Sequence of the first protein:
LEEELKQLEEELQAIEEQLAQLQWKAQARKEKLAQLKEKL

Residue-level contacts at the interface:
Residue K26 in the second protein interacts with residue I16 in the first protein (closest heavy-atom distance 4.9 Å).
Residue E5 in the second protein interacts with residue L37 in the first protein (closest heavy-atom distance 3.8 Å).
Residue L6 in the second protein contacts residue L34 in the first protein (closest heavy-atom distance 4.3 Å).
Residue L9 in the second protein contacts residue R30 in the first protein (closest heavy-atom distance 3.9 Å).
Residue A27 in the second protein contacts residue L13 in the first protein (closest heavy-atom distance 3.9 Å).
Residue L20 in the second protein is in contact with residue L23 in the first protein (closest heavy-atom distance 3.6 Å).
Residue I16 in the second protein contacts residue A27 in the first protein (closest heavy-atom distance 3.6 Å).
Residue L34 in the second protein interacts with residue L13 in the first protein (closest heavy-atom distance 4.1 Å).
Residue I16 in the second protein interacts with residue R30 in the first protein (closest heavy-atom distance 4.3 Å).
Residue L37 in the second protein is in contact with residue L9 in the first protein (closest heavy-atom distance 4.1 Å).
Residue L34 in the second protein contacts residue L9 in the first protein (closest heavy-atom distance 3.8 Å).
Residue A27 in the second protein is in contact with residue L20 in the first protein (closest heavy-atom distance 4.4 Å).
Residue K31 in the second protein interacts with residue L13 in the first protein (closest heavy-atom distance 4.0 Å).
Residue L37 in the second protein interacts with residue L6 in the first protein (closest heavy-atom distance 4.0 Å).
Residue L23 in the second protein is in contact with residue Q19 in the first protein (closest heavy-atom distance 4.1 Å).
Residue L13 in the second protein contacts residue K31 in the first protein (closest heavy-atom distance 3.9 Å).
Residue L23 in the second protein is in contact with residue I16 in the first protein (closest heavy-atom distance 3.7 Å).
Residue L13 in the second protein contacts residue R30 in the first protein (closest heavy-atom distance 4.5 Å).
Residue R30 in the second protein contacts residue E12 in the first protein (closest heavy-atom distance 2.9 Å).
Residue L20 in the second protein interacts with residue L20 in the first protein (closest heavy-atom distance 3.7 Å).
Residue L37 in the second protein interacts with residue E5 in the first protein (closest heavy-atom distance 3.8 Å).
Residue E10 in the second protein contacts residue K38 in the first protein (closest heavy-atom distance 3.8 Å).
Residue L34 in the second protein interacts with residue L6 in the first protein (closest heavy-atom distance 3.2 Å).
Residue L20 in the second protein interacts with residue Q24 in the first protein (closest heavy-atom distance 3.8 Å).
Residue K38 in the second protein interacts with residue E10 in the first protein (closest heavy-atom distance 3.5 Å).
Residue L13 in the second protein is in contact with residue A27 in the first protein (closest heavy-atom distance 3.6 Å).
Residue L37 in the second protein interacts with residue L2 in the first protein (closest heavy-atom distance 5.0 Å).
Residue E12 in the second protein contacts residue R30 in the first protein (closest heavy-atom distance 2.2 Å).
Residue I16 in the second protein interacts with residue L23 in the first protein (closest heavy-atom distance 3.7 Å).
Residue L9 in the second protein is in contact with residue L37 in the first protein (closest heavy-atom distance 4.2 Å).
Residue R30 in the second protein contacts residue I16 in the first protein (closest heavy-atom distance 4.1 Å).
Residue Q24 in the second protein interacts with residue L20 in the first protein (closest heavy-atom distance 3.9 Å).
Residue L23 in the second protein contacts residue L20 in the first protein (closest heavy-atom distance 3.4 Å).
Residue L2 in the second protein is in contact with residue L37 in the first protein (closest heavy-atom distance 4.5 Å).
Residue R30 in the second protein contacts residue L13 in the first protein (closest heavy-atom distance 4.3 Å).
Residue I16 in the second protein interacts with residue K26 in the first protein (closest heavy-atom distance 4.5 Å).
Residue L34 in the second protein interacts with residue E10 in the first protein (closest heavy-atom distance 3.6 Å).
Residue L6 in the second protein interacts with residue L37 in the first protein (closest heavy-atom distance 3.4 Å).
Residue L23 in the second protein interacts with residue L23 in the first protein (closest heavy-atom distance 4.1 Å).
Residue L41 in the second protein is in contact with residue L2 in the first protein (closest heavy-atom distance 3.9 Å).
Residue K38 in the second protein is in contact with residue L6 in the first protein (closest heavy-atom distance 4.4 Å).
Residue L9 in the second protein contacts residue K33 in the first protein (closest heavy-atom distance 3.8 Å).
Residue R30 in the second protein is in contact with residue L9 in the first protein (closest heavy-atom distance 4.1 Å).
Residue L13 in the second protein contacts residue L34 in the first protein (closest heavy-atom distance 4.6 Å).
Residue Q19 in the second protein contacts residue L23 in the first protein (closest heavy-atom distance 4.1 Å).
Residue L41 in the second protein is in contact with residue L6 in the first protein (closest heavy-atom distance 4.2 Å).
Residue K33 in the second protein is in contact with residue L9 in the first protein (closest heavy-atom distance 4.5 Å).
Residue L6 in the second protein interacts with residue K38 in the first protein (closest heavy-atom distance 4.1 Å).
Residue L20 in the second protein contacts residue A27 in the first protein (closest heavy-atom distance 4.3 Å).
Residue E10 in the second protein interacts with residue L34 in the first protein (closest heavy-atom distance 3.6 Å).
Residue L9 in the second protein contacts residue L34 in the first protein (closest heavy-atom distance 3.5 Å).
Residue A27 in the second protein is in contact with residue I16 in the first protein (closest heavy-atom distance 4.0 Å).

Sequence of the second protein:
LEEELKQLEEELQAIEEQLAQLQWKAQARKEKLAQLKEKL

This data describes a binding interaction between two proteins.